Contacts between the two chains:
Residue F37 in protein 1 interacts with residue H25 in protein 2 (closest heavy-atom distance 3.8 Å).
Residue S71 in protein 1 is in contact with residue W42 in protein 2 (closest heavy-atom distance 3.8 Å).
Residue V42 in protein 1 is in contact with residue F20 in protein 2 (closest heavy-atom distance 4.2 Å).
Residue N39 in protein 1 is in contact with residue V24 in protein 2 (closest heavy-atom distance 3.1 Å).
Residue G47 in protein 1 contacts residue R11 in protein 2 (closest heavy-atom distance 3.5 Å).
Residue N39 in protein 1 interacts with residue H22 in protein 2 (closest heavy-atom distance 3.5 Å).
Residue F37 in protein 1 contacts residue T26 in protein 2 (closest heavy-atom distance 2.8 Å).
Residue K166 in protein 1 is in contact with residue S15 in protein 2 (closest heavy-atom distance 3.8 Å).
Residue M45 in protein 1 interacts with residue E13 in protein 2 (closest heavy-atom distance 3.3 Å).
Residue V42 in protein 1 is in contact with residue S18 in protein 2 (closest heavy-atom distance 3.4 Å).
Residue Y40 in protein 1 interacts with residue H22 in protein 2 (closest heavy-atom distance 3.6 Å).
Residue A41 in protein 1 interacts with residue N19 in protein 2 (closest heavy-atom distance 3.2 Å).
Residue F37 in protein 1 contacts residue V24 in protein 2 (closest heavy-atom distance 3.9 Å).
Residue I46 in protein 1 interacts with residue E13 in protein 2 (closest heavy-atom distance 3.3 Å).
Residue V42 in protein 1 contacts residue P17 in protein 2 (closest heavy-atom distance 3.9 Å).
Residue V42 in protein 1 interacts with residue N19 in protein 2 (closest heavy-atom distance 3.6 Å).
Residue T43 in protein 1 contacts residue S18 in protein 2 (closest heavy-atom distance 2.7 Å).
Residue T24 in protein 1 interacts with residue F20 in protein 2 (closest heavy-atom distance 3.7 Å).
Residue L70 in protein 1 is in contact with residue L45 in protein 2 (closest heavy-atom distance 3.5 Å).
Residue T52 in protein 1 is in contact with residue R23 in protein 2 (closest heavy-atom distance 3.7 Å).
Residue V36 in protein 1 interacts with residue G27 in protein 2 (closest heavy-atom distance 4.2 Å).
Residue R66 in protein 1 interacts with residue I46 in protein 2 (closest heavy-atom distance 4.0 Å).
Residue V36 in protein 1 is in contact with residue T26 in protein 2 (closest heavy-atom distance 3.5 Å).
Residue D170 in protein 1 contacts residue I14 in protein 2 (closest heavy-atom distance 3.2 Å).
Residue L174 in protein 1 contacts residue V12 in protein 2 (closest heavy-atom distance 3.9 Å).
Residue A41 in protein 1 contacts residue E21 in protein 2 (closest heavy-atom distance 2.9 Å).
Residue N39 in protein 1 is in contact with residue E21 in protein 2 (closest heavy-atom distance 4.2 Å).
Residue K166 in protein 1 is in contact with residue A16 in protein 2 (closest heavy-atom distance 3.6 Å).
Residue Y64 in protein 1 is in contact with residue F28 in protein 2 (closest heavy-atom distance 3.5 Å).
Residue N39 in protein 1 is in contact with residue R23 in protein 2 (closest heavy-atom distance 3.1 Å).
Residue A41 in protein 1 contacts residue R23 in protein 2 (closest heavy-atom distance 3.4 Å).
Residue Y23 in protein 1 is in contact with residue P17 in protein 2 (closest heavy-atom distance 3.3 Å).
Residue K166 in protein 1 is in contact with residue I14 in protein 2 (closest heavy-atom distance 2.9 Å).
Residue V44 in protein 1 contacts residue P17 in protein 2 (closest heavy-atom distance 4.1 Å).
Residue L67 in protein 1 contacts residue L38 in protein 2 (closest heavy-atom distance 3.7 Å).
Residue M45 in protein 1 contacts residue S15 in protein 2 (closest heavy-atom distance 2.8 Å).
Residue T43 in protein 1 interacts with residue A16 in protein 2 (closest heavy-atom distance 4.2 Å).
Residue A41 in protein 1 is in contact with residue F20 in protein 2 (closest heavy-atom distance 3.6 Å).
Residue V44 in protein 1 contacts residue S15 in protein 2 (closest heavy-atom distance 3.8 Å).
Residue V44 in protein 1 contacts residue I14 in protein 2 (closest heavy-atom distance 3.5 Å).
Residue R66 in protein 1 is in contact with residue F35 in protein 2 (closest heavy-atom distance 4.1 Å).
Residue T43 in protein 1 contacts residue N19 in protein 2 (closest heavy-atom distance 2.8 Å).
Residue D38 in protein 1 is in contact with residue H22 in protein 2 (closest heavy-atom distance 3.1 Å).
Residue M45 in protein 1 is in contact with residue I14 in protein 2 (closest heavy-atom distance 3.5 Å).
Residue T43 in protein 1 is in contact with residue P17 in protein 2 (closest heavy-atom distance 3.3 Å).
Residue L67 in protein 1 contacts residue W42 in protein 2 (closest heavy-atom distance 4.0 Å).
Residue G47 in protein 1 is in contact with residue E13 in protein 2 (closest heavy-atom distance 3.0 Å).
Residue T25 in protein 1 contacts residue F20 in protein 2 (closest heavy-atom distance 3.8 Å).
Residue Y64 in protein 1 is in contact with residue F35 in protein 2 (closest heavy-atom distance 3.9 Å).
Residue L67 in protein 1 contacts residue F35 in protein 2 (closest heavy-atom distance 4.2 Å).
Residue V36 in protein 1 is in contact with residue F28 in protein 2 (closest heavy-atom distance 4.3 Å).
Residue F37 in protein 1 interacts with residue W42 in protein 2 (closest heavy-atom distance 3.9 Å).
Residue I173 in protein 1 is in contact with residue I14 in protein 2 (closest heavy-atom distance 3.9 Å).
Residue Y40 in protein 1 contacts residue F20 in protein 2 (closest heavy-atom distance 3.4 Å).
Residue Y40 in protein 1 interacts with residue E21 in protein 2 (closest heavy-atom distance 3.3 Å).
Residue E49 in protein 1 contacts residue K10 in protein 2 (closest heavy-atom distance 3.8 Å).
Residue V36 in protein 1 interacts with residue F35 in protein 2 (closest heavy-atom distance 3.8 Å).
Residue D38 in protein 1 contacts residue V24 in protein 2 (closest heavy-atom distance 3.4 Å).
Residue L70 in protein 1 interacts with residue W42 in protein 2 (closest heavy-atom distance 3.5 Å).
Residue D38 in protein 1 interacts with residue H25 in protein 2 (closest heavy-atom distance 2.5 Å).

Sequence of protein 2:
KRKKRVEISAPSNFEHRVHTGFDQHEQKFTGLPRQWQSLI

This data describes a binding interaction between two proteins.

Sequence of protein 1:
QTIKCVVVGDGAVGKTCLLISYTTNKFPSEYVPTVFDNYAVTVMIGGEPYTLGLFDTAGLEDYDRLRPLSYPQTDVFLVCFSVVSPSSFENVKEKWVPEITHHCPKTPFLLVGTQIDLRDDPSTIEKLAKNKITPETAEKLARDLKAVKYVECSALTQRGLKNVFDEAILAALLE